Sequence of chain A:
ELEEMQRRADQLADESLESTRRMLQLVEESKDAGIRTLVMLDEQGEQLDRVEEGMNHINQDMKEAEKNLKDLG

Interface contacts:
Residue L44 in chain A contacts residue I32 in chain B (closest heavy-atom distance 4.0 Å).
Residue E55 in chain A interacts with residue Q38 in chain B (closest heavy-atom distance 3.5 Å).
Residue N62 in chain A is in contact with residue N49 in chain B (closest heavy-atom distance 3.4 Å).
Residue I61 in chain A is in contact with residue N49 in chain B (closest heavy-atom distance 3.5 Å).
Residue M65 in chain A interacts with residue A56 in chain B (closest heavy-atom distance 3.6 Å).
Residue L41 in chain A interacts with residue M24 in chain B (closest heavy-atom distance 4.2 Å).
Residue K34 in chain A contacts residue L21 in chain B (closest heavy-atom distance 3.8 Å).
Residue K34 in chain A interacts with residue M24 in chain B (closest heavy-atom distance 3.7 Å).
Residue N59 in chain A is in contact with residue K45 in chain B (closest heavy-atom distance 2.9 Å).
Residue E55 in chain A contacts residue R41 in chain B (closest heavy-atom distance 3.5 Å).
Residue I38 in chain A is in contact with residue M24 in chain B (closest heavy-atom distance 3.4 Å).
Residue E31 in chain A contacts residue I17 in chain B (closest heavy-atom distance 3.3 Å).
Residue L51 in chain A interacts with residue Q35 in chain B (closest heavy-atom distance 3.9 Å).
Residue L20 in chain A contacts residue N10 in chain B (closest heavy-atom distance 4.2 Å).
Residue L41 in chain A contacts residue M28 in chain B (closest heavy-atom distance 4.0 Å).
Residue K34 in chain A is in contact with residue N20 in chain B (closest heavy-atom distance 3.7 Å).
Residue M58 in chain A is in contact with residue N49 in chain B (closest heavy-atom distance 3.1 Å).
Residue M58 in chain A contacts residue K45 in chain B (closest heavy-atom distance 4.3 Å).
Residue G37 in chain A contacts residue M28 in chain B (closest heavy-atom distance 4.1 Å).
Residue V54 in chain A interacts with residue I42 in chain B (closest heavy-atom distance 3.8 Å).
Residue R24 in chain A interacts with residue E6 in chain B (closest heavy-atom distance 2.8 Å).
Residue L44 in chain A contacts residue E31 in chain B (closest heavy-atom distance 4.2 Å).
Residue L44 in chain A contacts residue M28 in chain B (closest heavy-atom distance 4.1 Å).
Residue L20 in chain A is in contact with residue E6 in chain B (closest heavy-atom distance 3.7 Å).
Residue G37 in chain A interacts with residue M24 in chain B (closest heavy-atom distance 3.4 Å).
Residue G48 in chain A contacts residue Q35 in chain B (closest heavy-atom distance 3.9 Å).
Residue T23 in chain A contacts residue L11 in chain B (closest heavy-atom distance 3.6 Å).
Residue L27 in chain A contacts residue V14 in chain B (closest heavy-atom distance 4.0 Å).
Residue D17 in chain A contacts residue R3 in chain B (closest heavy-atom distance 2.7 Å).
Residue M58 in chain A interacts with residue A46 in chain B (closest heavy-atom distance 3.9 Å).
Residue K73 in chain A contacts residue R59 in chain B (closest heavy-atom distance 3.3 Å).
Residue L51 in chain A contacts residue Q38 in chain B (closest heavy-atom distance 3.9 Å).
Residue S19 in chain A contacts residue M7 in chain B (closest heavy-atom distance 3.2 Å).
Residue L20 in chain A interacts with residue R3 in chain B (closest heavy-atom distance 4.1 Å).
Residue L75 in chain A contacts residue M63 in chain B (closest heavy-atom distance 3.5 Å).
Residue V30 in chain A is in contact with residue I18 in chain B (closest heavy-atom distance 4.1 Å).
Residue T23 in chain A contacts residue M7 in chain B (closest heavy-atom distance 3.6 Å).
Residue L44 in chain A interacts with residue Q35 in chain B (closest heavy-atom distance 3.0 Å).
Residue S33 in chain A is in contact with residue L21 in chain B (closest heavy-atom distance 4.0 Å).
Residue K66 in chain A is in contact with residue R52 in chain B (closest heavy-atom distance 3.3 Å).
Residue A16 in chain A is in contact with residue M7 in chain B (closest heavy-atom distance 3.2 Å).
Residue E55 in chain A contacts residue I42 in chain B (closest heavy-atom distance 3.5 Å).
Residue L27 in chain A interacts with residue I17 in chain B (closest heavy-atom distance 3.7 Å).
Residue M26 in chain A contacts residue V14 in chain B (closest heavy-atom distance 4.1 Å).
Residue G76 in chain A is in contact with residue M63 in chain B (closest heavy-atom distance 4.2 Å).
Residue M65 in chain A interacts with residue R52 in chain B (closest heavy-atom distance 3.3 Å).
Residue L72 in chain A interacts with residue A56 in chain B (closest heavy-atom distance 3.6 Å).
Residue M65 in chain A interacts with residue I53 in chain B (closest heavy-atom distance 3.9 Å).
Residue R24 in chain A is in contact with residue N10 in chain B (closest heavy-atom distance 3.5 Å).
Residue L27 in chain A contacts residue Q13 in chain B (closest heavy-atom distance 3.6 Å).
Residue N62 in chain A contacts residue R52 in chain B (closest heavy-atom distance 3.6 Å).
Residue L20 in chain A is in contact with residue M7 in chain B (closest heavy-atom distance 3.5 Å).
Residue L51 in chain A contacts residue I39 in chain B (closest heavy-atom distance 4.0 Å).
Residue L72 in chain A contacts residue A60 in chain B (closest heavy-atom distance 3.9 Å).
Residue T40 in chain A interacts with residue M28 in chain B (closest heavy-atom distance 3.9 Å).
Residue E55 in chain A interacts with residue K45 in chain B (closest heavy-atom distance 3.8 Å).
Residue T23 in chain A is in contact with residue N10 in chain B (closest heavy-atom distance 3.1 Å).
Residue V30 in chain A is in contact with residue I17 in chain B (closest heavy-atom distance 3.5 Å).
Residue D52 in chain A interacts with residue Q38 in chain B (closest heavy-atom distance 2.8 Å).
Residue E69 in chain A contacts residue R52 in chain B (closest heavy-atom distance 2.9 Å).

This data describes a binding interaction between two proteins.

Sequence of chain B:
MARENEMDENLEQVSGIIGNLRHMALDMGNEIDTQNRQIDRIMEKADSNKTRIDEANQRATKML